Sequence of protein 2:
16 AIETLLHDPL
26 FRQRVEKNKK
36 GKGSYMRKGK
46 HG

This data describes a binding interaction between two proteins.

Sequence of protein 1:
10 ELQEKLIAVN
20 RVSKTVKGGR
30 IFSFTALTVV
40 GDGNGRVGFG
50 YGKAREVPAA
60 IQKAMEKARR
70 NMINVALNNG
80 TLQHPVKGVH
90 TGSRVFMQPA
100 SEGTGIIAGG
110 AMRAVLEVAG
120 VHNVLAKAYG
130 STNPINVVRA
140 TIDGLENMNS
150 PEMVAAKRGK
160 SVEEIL

Residue-level contacts at the interface:
Residue R20 in protein 1 contacts residue Y40 in protein 2 (closest heavy-atom distance 3.6 Å).
Residue R20 in protein 1 interacts with residue R42 in protein 2 (closest heavy-atom distance 3.9 Å).
Residue F31 in protein 1 is in contact with residue Y40 in protein 2 (closest heavy-atom distance 3.6 Å).
Residue R29 in protein 1 contacts residue Y40 in protein 2 (closest heavy-atom distance 3.2 Å).
Residue R20 in protein 1 interacts with residue M41 in protein 2 (closest heavy-atom distance 4.0 Å).